Sequence of protein 2:
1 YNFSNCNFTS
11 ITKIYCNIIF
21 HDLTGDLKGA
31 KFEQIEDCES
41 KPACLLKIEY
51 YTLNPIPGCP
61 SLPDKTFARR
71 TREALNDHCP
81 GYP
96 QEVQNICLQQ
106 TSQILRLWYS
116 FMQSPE

Sequence of protein 1:
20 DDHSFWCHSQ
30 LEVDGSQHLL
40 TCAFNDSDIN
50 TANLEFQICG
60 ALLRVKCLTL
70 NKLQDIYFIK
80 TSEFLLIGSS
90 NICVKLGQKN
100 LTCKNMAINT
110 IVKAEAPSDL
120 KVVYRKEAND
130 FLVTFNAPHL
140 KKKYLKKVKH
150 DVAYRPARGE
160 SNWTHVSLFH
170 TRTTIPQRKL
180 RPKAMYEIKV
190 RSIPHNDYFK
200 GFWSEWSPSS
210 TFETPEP

Residue-level contacts at the interface:
Residue G87 in protein 1 contacts residue D77 in protein 2 (closest heavy-atom distance 3.9 Å).
Residue L84 in protein 1 interacts with residue E73 in protein 2 (closest heavy-atom distance 3.8 Å).
Residue L84 in protein 1 is in contact with residue R69 in protein 2 (closest heavy-atom distance 4.2 Å).
Residue F83 in protein 1 is in contact with residue R70 in protein 2 (closest heavy-atom distance 3.1 Å).
Residue N195 in protein 1 is in contact with residue N17 in protein 2 (closest heavy-atom distance 3.0 Å).
Residue Y197 in protein 1 contacts residue N17 in protein 2 (closest heavy-atom distance 3.6 Å).
Residue F198 in protein 1 contacts residue I18 in protein 2 (closest heavy-atom distance 3.9 Å).
Residue I86 in protein 1 contacts residue A74 in protein 2 (closest heavy-atom distance 4.5 Å).
Residue F198 in protein 1 is in contact with residue N17 in protein 2 (closest heavy-atom distance 3.6 Å).
Residue I86 in protein 1 interacts with residue E73 in protein 2 (closest heavy-atom distance 4.2 Å).
Residue I86 in protein 1 interacts with residue I18 in protein 2 (closest heavy-atom distance 3.8 Å).
Residue Y143 in protein 1 interacts with residue I18 in protein 2 (closest heavy-atom distance 3.8 Å).
Residue D196 in protein 1 interacts with residue K13 in protein 2 (closest heavy-atom distance 3.5 Å).
Residue L85 in protein 1 contacts residue I18 in protein 2 (closest heavy-atom distance 3.4 Å).
Residue Y197 in protein 1 contacts residue K13 in protein 2 (closest heavy-atom distance 4.1 Å).
Residue Y197 in protein 1 interacts with residue I14 in protein 2 (closest heavy-atom distance 3.8 Å).
Residue L62 in protein 1 contacts residue R70 in protein 2 (closest heavy-atom distance 4.9 Å).
Residue Y143 in protein 1 interacts with residue H21 in protein 2 (closest heavy-atom distance 4.1 Å).
Residue L62 in protein 1 contacts residue T66 in protein 2 (closest heavy-atom distance 4.4 Å).
Residue Y143 in protein 1 contacts residue D22 in protein 2 (closest heavy-atom distance 2.5 Å).
Residue I86 in protein 1 is in contact with residue I14 in protein 2 (closest heavy-atom distance 3.5 Å).
Residue K142 in protein 1 interacts with residue G25 in protein 2 (closest heavy-atom distance 4.8 Å).
Residue L62 in protein 1 contacts residue R69 in protein 2 (closest heavy-atom distance 3.5 Å).
Residue L84 in protein 1 interacts with residue I18 in protein 2 (closest heavy-atom distance 4.5 Å).
Residue D196 in protein 1 contacts residue N17 in protein 2 (closest heavy-atom distance 3.2 Å).
Residue K142 in protein 1 contacts residue H21 in protein 2 (closest heavy-atom distance 3.3 Å).
Residue L84 in protein 1 interacts with residue R70 in protein 2 (closest heavy-atom distance 2.9 Å).
Residue L85 in protein 1 is in contact with residue R70 in protein 2 (closest heavy-atom distance 3.7 Å).
Residue Y143 in protein 1 interacts with residue R70 in protein 2 (closest heavy-atom distance 3.0 Å).
Residue I86 in protein 1 is in contact with residue R70 in protein 2 (closest heavy-atom distance 3.6 Å).
Residue Y143 in protein 1 contacts residue N17 in protein 2 (closest heavy-atom distance 3.7 Å).
Residue Y197 in protein 1 is in contact with residue I18 in protein 2 (closest heavy-atom distance 3.5 Å).
Residue K142 in protein 1 is in contact with residue D22 in protein 2 (closest heavy-atom distance 3.1 Å).
Residue R63 in protein 1 contacts residue R69 in protein 2 (closest heavy-atom distance 4.3 Å).
Residue I86 in protein 1 is in contact with residue D77 in protein 2 (closest heavy-atom distance 3.6 Å).
Residue K145 in protein 1 contacts residue H21 in protein 2 (closest heavy-atom distance 3.9 Å).
Residue H37 in protein 1 is in contact with residue R70 in protein 2 (closest heavy-atom distance 4.6 Å).

The following describes two proteins that form a bound complex.